Interface contacts:
Residue V7 in chain A contacts residue H28 in chain B (closest heavy-atom distance 3.1 Å).
Residue A12 in chain A is in contact with residue Y31 in chain B (closest heavy-atom distance 4.7 Å).
Residue P10 in chain A is in contact with residue Y31 in chain B (closest heavy-atom distance 4.9 Å).
Residue R8 in chain A is in contact with residue H28 in chain B (closest heavy-atom distance 5.0 Å).
Residue V3 in chain A contacts residue G32 in chain B (closest heavy-atom distance 3.9 Å).
Residue V3 in chain A contacts residue Y31 in chain B (closest heavy-atom distance 4.2 Å).
Residue L6 in chain A interacts with residue H28 in chain B (closest heavy-atom distance 4.4 Å).
Residue P10 in chain A contacts residue H28 in chain B (closest heavy-atom distance 4.2 Å).
Residue V7 in chain A contacts residue G32 in chain B (closest heavy-atom distance 3.2 Å).
Residue V3 in chain A is in contact with residue K33 in chain B (closest heavy-atom distance 3.8 Å).
Residue R13 in chain A is in contact with residue Y31 in chain B (closest heavy-atom distance 3.5 Å).
Residue R11 in chain A is in contact with residue Y31 in chain B (closest heavy-atom distance 4.7 Å).
Residue V7 in chain A interacts with residue Y31 in chain B (closest heavy-atom distance 3.4 Å).
Residue V7 in chain A contacts residue I35 in chain B (closest heavy-atom distance 4.8 Å).
Residue N4 in chain A contacts residue K33 in chain B (closest heavy-atom distance 4.8 Å).
Residue L6 in chain A interacts with residue Y31 in chain B (closest heavy-atom distance 5.0 Å).
Residue V7 in chain A contacts residue K33 in chain B (closest heavy-atom distance 4.8 Å).

These two protein chains interact to form a complex.

Sequence of chain A:
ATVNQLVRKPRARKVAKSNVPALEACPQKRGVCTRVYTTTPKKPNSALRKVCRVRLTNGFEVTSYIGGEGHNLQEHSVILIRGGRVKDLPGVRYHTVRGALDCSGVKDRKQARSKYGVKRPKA

Sequence of chain B:
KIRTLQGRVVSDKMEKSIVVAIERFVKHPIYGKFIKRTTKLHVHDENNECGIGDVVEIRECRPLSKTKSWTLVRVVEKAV